Sequence of chain A:
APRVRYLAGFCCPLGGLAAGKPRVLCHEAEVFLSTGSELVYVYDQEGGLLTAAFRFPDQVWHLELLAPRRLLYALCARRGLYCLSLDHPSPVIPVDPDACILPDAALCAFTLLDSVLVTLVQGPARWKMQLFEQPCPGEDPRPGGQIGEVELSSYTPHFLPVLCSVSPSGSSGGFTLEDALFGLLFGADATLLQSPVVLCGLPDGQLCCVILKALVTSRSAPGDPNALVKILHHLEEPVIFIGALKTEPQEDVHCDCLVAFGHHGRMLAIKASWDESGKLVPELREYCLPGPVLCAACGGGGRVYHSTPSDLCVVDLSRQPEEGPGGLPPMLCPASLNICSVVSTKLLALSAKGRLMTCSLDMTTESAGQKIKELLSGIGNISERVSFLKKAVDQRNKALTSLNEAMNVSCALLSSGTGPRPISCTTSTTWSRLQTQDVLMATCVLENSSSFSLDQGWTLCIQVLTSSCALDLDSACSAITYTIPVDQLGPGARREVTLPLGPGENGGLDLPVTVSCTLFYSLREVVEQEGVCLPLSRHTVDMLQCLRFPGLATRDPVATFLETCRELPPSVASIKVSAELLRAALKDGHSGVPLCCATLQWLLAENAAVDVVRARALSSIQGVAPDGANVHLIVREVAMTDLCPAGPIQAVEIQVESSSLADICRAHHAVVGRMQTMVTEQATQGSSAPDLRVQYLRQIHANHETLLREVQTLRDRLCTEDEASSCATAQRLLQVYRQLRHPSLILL

This data describes a binding interaction between two proteins.

Residue-level contacts at the interface:
Residue E879 in chain A is in contact with residue K293 in chain B (closest heavy-atom distance 3.5 Å).
Residue D880 in chain A contacts residue K293 in chain B (closest heavy-atom distance 4.2 Å).
Residue T878 in chain A is in contact with residue K293 in chain B (closest heavy-atom distance 3.7 Å).

Sequence of chain B:
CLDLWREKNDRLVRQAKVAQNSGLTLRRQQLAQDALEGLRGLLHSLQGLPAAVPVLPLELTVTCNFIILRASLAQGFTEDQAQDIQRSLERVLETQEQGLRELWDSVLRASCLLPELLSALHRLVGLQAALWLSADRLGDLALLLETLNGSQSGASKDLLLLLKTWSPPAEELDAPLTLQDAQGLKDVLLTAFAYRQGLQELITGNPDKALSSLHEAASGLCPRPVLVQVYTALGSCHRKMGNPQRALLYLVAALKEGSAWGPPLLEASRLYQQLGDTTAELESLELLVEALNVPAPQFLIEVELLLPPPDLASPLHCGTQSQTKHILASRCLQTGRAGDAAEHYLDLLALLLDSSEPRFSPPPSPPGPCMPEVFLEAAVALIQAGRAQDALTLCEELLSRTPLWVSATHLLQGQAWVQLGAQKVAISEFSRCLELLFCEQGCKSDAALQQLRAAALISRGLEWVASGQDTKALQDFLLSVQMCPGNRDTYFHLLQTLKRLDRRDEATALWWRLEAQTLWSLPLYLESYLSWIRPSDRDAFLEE